Sequence of chain B:
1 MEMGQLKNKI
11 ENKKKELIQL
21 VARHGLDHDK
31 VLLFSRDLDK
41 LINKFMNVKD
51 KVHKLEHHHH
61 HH

This data describes a binding interaction between two proteins.

Sequence of chain A:
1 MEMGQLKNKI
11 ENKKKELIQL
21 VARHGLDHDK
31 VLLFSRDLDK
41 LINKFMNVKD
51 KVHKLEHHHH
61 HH

Interface contacts:
Residue K30 in chain A is in contact with residue F45 in chain B (closest heavy-atom distance 3.6 Å).
Residue I10 in chain A interacts with residue L20 in chain B (closest heavy-atom distance 3.7 Å).
Residue L6 in chain A contacts residue R23 in chain B (closest heavy-atom distance 3.9 Å).
Residue M46 in chain A is in contact with residue H24 in chain B (closest heavy-atom distance 3.5 Å).
Residue L38 in chain A contacts residue L38 in chain B (closest heavy-atom distance 3.4 Å).
Residue L41 in chain A interacts with residue L38 in chain B (closest heavy-atom distance 3.7 Å).
Residue F34 in chain A interacts with residue I42 in chain B (closest heavy-atom distance 3.6 Å).
Residue K9 in chain A is in contact with residue L20 in chain B (closest heavy-atom distance 3.6 Å).
Residue L26 in chain A is in contact with residue M46 in chain B (closest heavy-atom distance 4.8 Å).
Residue I42 in chain A interacts with residue V21 in chain B (closest heavy-atom distance 4.6 Å).
Residue L17 in chain A contacts residue I42 in chain B (closest heavy-atom distance 4.0 Å).
Residue H24 in chain A contacts residue I10 in chain B (closest heavy-atom distance 4.7 Å).
Residue L41 in chain A interacts with residue D37 in chain B (closest heavy-atom distance 3.9 Å).
Residue I10 in chain A contacts residue H24 in chain B (closest heavy-atom distance 4.7 Å).
Residue F45 in chain A is in contact with residue L33 in chain B (closest heavy-atom distance 3.7 Å).
Residue K13 in chain A interacts with residue L20 in chain B (closest heavy-atom distance 3.8 Å).
Residue H24 in chain A contacts residue V48 in chain B (closest heavy-atom distance 3.5 Å).
Residue L41 in chain A is in contact with residue L41 in chain B (closest heavy-atom distance 4.6 Å).
Residue L20 in chain A is in contact with residue K9 in chain B (closest heavy-atom distance 3.5 Å).
Residue R23 in chain A interacts with residue L6 in chain B (closest heavy-atom distance 4.1 Å).
Residue D37 in chain A is in contact with residue F45 in chain B (closest heavy-atom distance 4.9 Å).
Residue L26 in chain A contacts residue F45 in chain B (closest heavy-atom distance 3.1 Å).
Residue L20 in chain A interacts with residue L6 in chain B (closest heavy-atom distance 4.2 Å).
Residue E16 in chain A is in contact with residue K13 in chain B (closest heavy-atom distance 2.7 Å).
Residue F34 in chain A contacts residue F45 in chain B (closest heavy-atom distance 3.6 Å).
Residue L6 in chain A is in contact with residue L20 in chain B (closest heavy-atom distance 3.8 Å).
Residue M46 in chain A is in contact with residue V21 in chain B (closest heavy-atom distance 3.7 Å).
Residue M46 in chain A interacts with residue L26 in chain B (closest heavy-atom distance 4.7 Å).
Residue I10 in chain A is in contact with residue L17 in chain B (closest heavy-atom distance 3.2 Å).
Residue I10 in chain A is in contact with residue V21 in chain B (closest heavy-atom distance 3.7 Å).
Residue H24 in chain A contacts residue M46 in chain B (closest heavy-atom distance 3.3 Å).
Residue F45 in chain A is in contact with residue K30 in chain B (closest heavy-atom distance 3.4 Å).
Residue L6 in chain A is in contact with residue H24 in chain B (closest heavy-atom distance 3.5 Å).
Residue L17 in chain A contacts residue K14 in chain B (closest heavy-atom distance 4.4 Å).
Residue F34 in chain A is in contact with residue L41 in chain B (closest heavy-atom distance 4.0 Å).
Residue L41 in chain A interacts with residue F34 in chain B (closest heavy-atom distance 4.0 Å).
Residue I42 in chain A is in contact with residue F34 in chain B (closest heavy-atom distance 3.5 Å).
Residue V21 in chain A is in contact with residue M46 in chain B (closest heavy-atom distance 4.3 Å).
Residue L17 in chain A is in contact with residue K13 in chain B (closest heavy-atom distance 3.6 Å).
Residue I42 in chain A is in contact with residue L17 in chain B (closest heavy-atom distance 4.0 Å).
Residue K13 in chain A is in contact with residue K13 in chain B (closest heavy-atom distance 3.6 Å).
Residue H24 in chain A contacts residue M3 in chain B (closest heavy-atom distance 4.0 Å).
Residue L17 in chain A interacts with residue I10 in chain B (closest heavy-atom distance 3.7 Å).
Residue K14 in chain A contacts residue L17 in chain B (closest heavy-atom distance 3.5 Å).
Residue F45 in chain A interacts with residue V21 in chain B (closest heavy-atom distance 4.8 Å).
Residue L38 in chain A interacts with residue L17 in chain B (closest heavy-atom distance 4.8 Å).
Residue L38 in chain A contacts residue L41 in chain B (closest heavy-atom distance 3.6 Å).
Residue V21 in chain A contacts residue I42 in chain B (closest heavy-atom distance 3.9 Å).
Residue L20 in chain A interacts with residue K13 in chain B (closest heavy-atom distance 3.5 Å).
Residue M3 in chain A is in contact with residue H24 in chain B (closest heavy-atom distance 3.6 Å).
Residue K13 in chain A contacts residue L17 in chain B (closest heavy-atom distance 3.6 Å).
Residue L20 in chain A interacts with residue I10 in chain B (closest heavy-atom distance 3.7 Å).
Residue D37 in chain A is in contact with residue L41 in chain B (closest heavy-atom distance 3.5 Å).
Residue F45 in chain A is in contact with residue F34 in chain B (closest heavy-atom distance 3.9 Å).
Residue F45 in chain A contacts residue L26 in chain B (closest heavy-atom distance 3.4 Å).
Residue L33 in chain A contacts residue F45 in chain B (closest heavy-atom distance 3.6 Å).
Residue V21 in chain A interacts with residue F45 in chain B (closest heavy-atom distance 4.6 Å).
Residue V21 in chain A contacts residue I10 in chain B (closest heavy-atom distance 4.2 Å).
Residue H24 in chain A is in contact with residue L6 in chain B (closest heavy-atom distance 4.0 Å).
Residue K13 in chain A contacts residue E16 in chain B (closest heavy-atom distance 3.7 Å).